Interface contacts:
Residue D159 in chain B interacts with residue Y3 in chain A (closest heavy-atom distance 3.2 Å).
Residue I286 in chain B is in contact with residue L46 in chain A (closest heavy-atom distance 3.6 Å).
Residue K153 in chain B contacts residue R14 in chain A (closest heavy-atom distance 3.9 Å).
Residue V245 in chain B interacts with residue L21 in chain A (closest heavy-atom distance 3.5 Å).
Residue R242 in chain B is in contact with residue Q25 in chain A (closest heavy-atom distance 3.9 Å).
Residue E174 in chain B interacts with residue M1 in chain A (closest heavy-atom distance 3.7 Å).
Residue E173 in chain B is in contact with residue Y3 in chain A (closest heavy-atom distance 3.3 Å).
Residue D145 in chain B is in contact with residue R17 in chain A (closest heavy-atom distance 3.7 Å).
Residue L283 in chain B contacts residue R45 in chain A (closest heavy-atom distance 2.9 Å).
Residue R242 in chain B is in contact with residue D26 in chain A (closest heavy-atom distance 3.5 Å).
Residue G127 in chain B is in contact with residue I67 in chain A (closest heavy-atom distance 3.8 Å).
Residue Y243 in chain B contacts residue F44 in chain A (closest heavy-atom distance 3.6 Å).
Residue L285 in chain B interacts with residue L46 in chain A (closest heavy-atom distance 3.0 Å).
Residue F206 in chain B is in contact with residue L46 in chain A (closest heavy-atom distance 3.9 Å).
Residue I130 in chain B contacts residue F59 in chain A (closest heavy-atom distance 3.4 Å).
Residue Y243 in chain B interacts with residue I36 in chain A (closest heavy-atom distance 3.9 Å).
Residue K240 in chain B is in contact with residue D26 in chain A (closest heavy-atom distance 3.7 Å).
Residue L285 in chain B is in contact with residue R45 in chain A (closest heavy-atom distance 3.9 Å).
Residue P248 in chain B interacts with residue W16 in chain A (closest heavy-atom distance 3.7 Å).
Residue F241 in chain B is in contact with residue L21 in chain A (closest heavy-atom distance 3.8 Å).
Residue D159 in chain B interacts with residue K8 in chain A (closest heavy-atom distance 3.5 Å).
Residue Q244 in chain B is in contact with residue Q25 in chain A (closest heavy-atom distance 3.0 Å).
Residue E173 in chain B contacts residue K4 in chain A (closest heavy-atom distance 3.8 Å).
Residue F284 in chain B interacts with residue W16 in chain A (closest heavy-atom distance 3.5 Å).
Residue Y243 in chain B is in contact with residue R45 in chain A (closest heavy-atom distance 3.7 Å).
Residue R144 in chain B is in contact with residue K18 in chain A (closest heavy-atom distance 3.9 Å).
Residue G246 in chain B is in contact with residue L21 in chain A (closest heavy-atom distance 3.5 Å).
Residue A125 in chain B contacts residue S66 in chain A (closest heavy-atom distance 3.9 Å).
Residue T155 in chain B is in contact with residue Y3 in chain A (closest heavy-atom distance 3.6 Å).
Residue E174 in chain B is in contact with residue K4 in chain A (closest heavy-atom distance 3.4 Å).
Residue L126 in chain B interacts with residue S66 in chain A (closest heavy-atom distance 3.9 Å).
Residue L124 in chain B is in contact with residue Y70 in chain A (closest heavy-atom distance 3.1 Å).
Residue F128 in chain B contacts residue I67 in chain A (closest heavy-atom distance 3.9 Å).
Residue E154 in chain B interacts with residue W2 in chain A (closest heavy-atom distance 3.2 Å).
Residue F134 in chain B interacts with residue C56 in chain A (closest heavy-atom distance 3.5 Å).
Residue E247 in chain B interacts with residue R14 in chain A (closest heavy-atom distance 3.0 Å).
Residue G127 in chain B contacts residue S66 in chain A (closest heavy-atom distance 3.1 Å).
Residue R158 in chain B contacts residue W2 in chain A (closest heavy-atom distance 3.4 Å).
Residue F241 in chain B interacts with residue N24 in chain A (closest heavy-atom distance 3.5 Å).
Residue P248 in chain B interacts with residue L21 in chain A (closest heavy-atom distance 3.6 Å).
Residue M131 in chain B contacts residue V60 in chain A (closest heavy-atom distance 3.9 Å).
Residue Y243 in chain B contacts residue D41 in chain A (closest heavy-atom distance 3.1 Å).
Residue Q244 in chain B is in contact with residue L21 in chain A (closest heavy-atom distance 3.8 Å).
Residue T155 in chain B interacts with residue W11 in chain A (closest heavy-atom distance 3.2 Å).
Residue Y243 in chain B interacts with residue R48 in chain A (closest heavy-atom distance 3.6 Å).
Residue F241 in chain B contacts residue D26 in chain A (closest heavy-atom distance 3.4 Å).
Residue F241 in chain B interacts with residue Q25 in chain A (closest heavy-atom distance 3.6 Å).
Residue G127 in chain B is in contact with residue G63 in chain A (closest heavy-atom distance 3.6 Å).
Residue Y243 in chain B contacts residue Q25 in chain A (closest heavy-atom distance 3.2 Å).
Residue T155 in chain B is in contact with residue F6 in chain A (closest heavy-atom distance 3.7 Å).
Residue K153 in chain B is in contact with residue W11 in chain A (closest heavy-atom distance 3.9 Å).
Residue Q244 in chain B interacts with residue T49 in chain A (closest heavy-atom distance 3.4 Å).
Residue R242 in chain B is in contact with residue D41 in chain A (closest heavy-atom distance 2.4 Å).
Residue Y156 in chain B contacts residue W11 in chain A (closest heavy-atom distance 3.5 Å).
Residue D159 in chain B interacts with residue W11 in chain A (closest heavy-atom distance 3.6 Å).
Residue Q244 in chain B contacts residue R48 in chain A (closest heavy-atom distance 3.2 Å).
Residue F282 in chain B interacts with residue R48 in chain A (closest heavy-atom distance 3.8 Å).
Residue F282 in chain B contacts residue R45 in chain A (closest heavy-atom distance 3.3 Å).
Residue E173 in chain B interacts with residue M1 in chain A (closest heavy-atom distance 3.3 Å).
Residue F241 in chain B is in contact with residue Y23 in chain A (closest heavy-atom distance 3.2 Å).

Sequence of chain A:
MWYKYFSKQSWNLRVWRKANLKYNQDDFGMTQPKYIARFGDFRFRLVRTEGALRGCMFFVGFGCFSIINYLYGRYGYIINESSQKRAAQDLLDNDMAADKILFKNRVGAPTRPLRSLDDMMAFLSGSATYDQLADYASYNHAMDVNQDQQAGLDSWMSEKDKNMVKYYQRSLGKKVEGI

Sequence of chain B:
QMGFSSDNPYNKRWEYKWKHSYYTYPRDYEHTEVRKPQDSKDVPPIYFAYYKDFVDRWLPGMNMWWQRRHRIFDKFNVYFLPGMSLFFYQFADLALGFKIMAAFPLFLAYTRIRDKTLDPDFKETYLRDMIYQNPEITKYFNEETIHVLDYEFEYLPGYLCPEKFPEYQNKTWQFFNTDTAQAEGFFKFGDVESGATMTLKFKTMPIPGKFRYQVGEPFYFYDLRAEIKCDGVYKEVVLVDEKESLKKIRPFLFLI

The following describes two proteins that form a bound complex.